Contacts between the two chains:
Residue V83 in the second protein is in contact with residue F67 in the first protein (closest heavy-atom distance 2.8 Å).
Residue Y82 in the second protein contacts residue A69 in the first protein (closest heavy-atom distance 4.7 Å).
Residue D94 in the second protein contacts residue R60 in the first protein (closest heavy-atom distance 3.0 Å).
Residue N87 in the second protein is in contact with residue T61 in the first protein (closest heavy-atom distance 4.2 Å).
Residue G102 in the second protein interacts with residue A69 in the first protein (closest heavy-atom distance 4.0 Å).
Residue V83 in the second protein interacts with residue Q66 in the first protein (closest heavy-atom distance 3.7 Å).
Residue F86 in the second protein contacts residue R63 in the first protein (closest heavy-atom distance 2.8 Å).
Residue Y84 in the second protein is in contact with residue Q66 in the first protein (closest heavy-atom distance 3.1 Å).
Residue V83 in the second protein contacts residue A69 in the first protein (closest heavy-atom distance 4.4 Å).
Residue D122 in the second protein interacts with residue Q66 in the first protein (closest heavy-atom distance 4.3 Å).
Residue N87 in the second protein is in contact with residue K62 in the first protein (closest heavy-atom distance 4.2 Å).
Residue H216 in the second protein contacts residue R70 in the first protein (closest heavy-atom distance 3.7 Å).
Residue K218 in the second protein interacts with residue A69 in the first protein (closest heavy-atom distance 3.1 Å).
Residue F86 in the second protein interacts with residue K62 in the first protein (closest heavy-atom distance 3.3 Å).
Residue N87 in the second protein interacts with residue R60 in the first protein (closest heavy-atom distance 3.2 Å).
Residue Y82 in the second protein contacts residue Q66 in the first protein (closest heavy-atom distance 4.2 Å).
Residue F85 in the second protein is in contact with residue V65 in the first protein (closest heavy-atom distance 2.9 Å).
Residue F85 in the second protein interacts with residue F67 in the first protein (closest heavy-atom distance 3.6 Å).
Residue D94 in the second protein is in contact with residue F67 in the first protein (closest heavy-atom distance 3.4 Å).
Residue F85 in the second protein interacts with residue R60 in the first protein (closest heavy-atom distance 4.3 Å).
Residue K218 in the second protein contacts residue R70 in the first protein (closest heavy-atom distance 3.4 Å).
Residue A98 in the second protein interacts with residue F67 in the first protein (closest heavy-atom distance 4.1 Å).
Residue H99 in the second protein interacts with residue R70 in the first protein (closest heavy-atom distance 3.4 Å).
Residue Y84 in the second protein is in contact with residue L64 in the first protein (closest heavy-atom distance 3.8 Å).
Residue A98 in the second protein interacts with residue A69 in the first protein (closest heavy-atom distance 3.5 Å).
Residue T89 in the second protein contacts residue R60 in the first protein (closest heavy-atom distance 3.7 Å).
Residue F85 in the second protein interacts with residue R63 in the first protein (closest heavy-atom distance 3.0 Å).
Residue A98 in the second protein is in contact with residue E68 in the first protein (closest heavy-atom distance 4.9 Å).
Residue A80 in the second protein is in contact with residue A69 in the first protein (closest heavy-atom distance 3.6 Å).
Residue E81 in the second protein interacts with residue R70 in the first protein (closest heavy-atom distance 2.6 Å).
Residue N87 in the second protein interacts with residue R63 in the first protein (closest heavy-atom distance 4.5 Å).
Residue F86 in the second protein contacts residue T61 in the first protein (closest heavy-atom distance 3.9 Å).
Residue H99 in the second protein contacts residue A69 in the first protein (closest heavy-atom distance 4.1 Å).
Residue E81 in the second protein contacts residue A69 in the first protein (closest heavy-atom distance 2.8 Å).
Residue Y82 in the second protein interacts with residue F67 in the first protein (closest heavy-atom distance 3.4 Å).
Residue H216 in the second protein contacts residue A69 in the first protein (closest heavy-atom distance 4.5 Å).
Residue V83 in the second protein interacts with residue V65 in the first protein (closest heavy-atom distance 4.0 Å).
Residue E81 in the second protein is in contact with residue E68 in the first protein (closest heavy-atom distance 3.4 Å).
Residue V83 in the second protein contacts residue E68 in the first protein (closest heavy-atom distance 4.9 Å).
Residue N88 in the second protein contacts residue R60 in the first protein (closest heavy-atom distance 2.9 Å).
Residue F86 in the second protein is in contact with residue L64 in the first protein (closest heavy-atom distance 3.5 Å).
Residue E95 in the second protein contacts residue F67 in the first protein (closest heavy-atom distance 3.5 Å).
Residue F219 in the second protein is in contact with residue R70 in the first protein (closest heavy-atom distance 4.2 Å).
Residue D215 in the second protein interacts with residue R70 in the first protein (closest heavy-atom distance 2.6 Å).
Residue F85 in the second protein contacts residue Q66 in the first protein (closest heavy-atom distance 5.0 Å).
Residue E81 in the second protein interacts with residue F67 in the first protein (closest heavy-atom distance 4.1 Å).
Residue Y82 in the second protein interacts with residue E68 in the first protein (closest heavy-atom distance 3.6 Å).
Residue Y84 in the second protein is in contact with residue V65 in the first protein (closest heavy-atom distance 3.8 Å).
Residue F85 in the second protein contacts residue L64 in the first protein (closest heavy-atom distance 3.3 Å).

Sequence of the first protein:
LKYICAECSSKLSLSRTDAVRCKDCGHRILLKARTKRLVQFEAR

Sequence of the second protein:
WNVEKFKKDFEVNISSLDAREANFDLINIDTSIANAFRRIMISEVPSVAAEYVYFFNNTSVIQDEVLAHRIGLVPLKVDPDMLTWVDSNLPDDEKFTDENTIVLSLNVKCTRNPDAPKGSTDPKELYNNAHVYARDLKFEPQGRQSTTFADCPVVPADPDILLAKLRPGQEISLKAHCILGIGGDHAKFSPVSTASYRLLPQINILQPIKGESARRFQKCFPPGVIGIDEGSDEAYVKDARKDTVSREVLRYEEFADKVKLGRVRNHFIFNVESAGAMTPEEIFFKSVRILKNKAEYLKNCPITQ

This data describes a binding interaction between two proteins.